The following describes two proteins that form a bound complex.

Interface contacts:
Residue V92 in the first protein interacts with residue I11 in the second protein (closest heavy-atom distance 3.9 Å).
Residue V117 in the first protein is in contact with residue I12 in the second protein (closest heavy-atom distance 4.0 Å).
Residue K121 in the first protein contacts residue L8 in the second protein (closest heavy-atom distance 3.8 Å).
Residue L271 in the first protein interacts with residue G7 in the second protein (closest heavy-atom distance 3.5 Å).
Residue V117 in the first protein is in contact with residue R13 in the second protein (closest heavy-atom distance 3.9 Å).
Residue V117 in the first protein is in contact with residue L16 in the second protein (closest heavy-atom distance 4.1 Å).
Residue L113 in the first protein interacts with residue R13 in the second protein (closest heavy-atom distance 3.9 Å).
Residue V117 in the first protein interacts with residue E9 in the second protein (closest heavy-atom distance 3.5 Å).
Residue L270 in the first protein is in contact with residue I11 in the second protein (closest heavy-atom distance 3.9 Å).
Residue L120 in the first protein contacts residue I12 in the second protein (closest heavy-atom distance 3.8 Å).
Residue L271 in the first protein contacts residue I11 in the second protein (closest heavy-atom distance 3.8 Å).
Residue V95 in the first protein contacts residue I12 in the second protein (closest heavy-atom distance 3.7 Å).
Residue Q96 in the first protein is in contact with residue I11 in the second protein (closest heavy-atom distance 4.0 Å).
Residue Q116 in the first protein is in contact with residue L16 in the second protein (closest heavy-atom distance 3.7 Å).
Residue L113 in the first protein interacts with residue L16 in the second protein (closest heavy-atom distance 3.7 Å).
Residue V124 in the first protein is in contact with residue L8 in the second protein (closest heavy-atom distance 4.1 Å).
Residue T99 in the first protein contacts residue I12 in the second protein (closest heavy-atom distance 3.8 Å).
Residue K103 in the first protein interacts with residue L16 in the second protein (closest heavy-atom distance 3.8 Å).
Residue L120 in the first protein interacts with residue L16 in the second protein (closest heavy-atom distance 4.2 Å).
Residue K121 in the first protein interacts with residue I12 in the second protein (closest heavy-atom distance 3.7 Å).
Residue V95 in the first protein contacts residue L8 in the second protein (closest heavy-atom distance 3.9 Å).
Residue F108 in the first protein contacts residue L16 in the second protein (closest heavy-atom distance 4.1 Å).
Residue T99 in the first protein interacts with residue A15 in the second protein (closest heavy-atom distance 3.8 Å).
Residue L113 in the first protein is in contact with residue M17 in the second protein (closest heavy-atom distance 4.5 Å).
Residue E100 in the first protein contacts residue A15 in the second protein (closest heavy-atom distance 3.7 Å).
Residue Q116 in the first protein is in contact with residue I12 in the second protein (closest heavy-atom distance 4.8 Å).
Residue E273 in the first protein interacts with residue K14 in the second protein (closest heavy-atom distance 4.2 Å).
Residue H125 in the first protein interacts with residue L8 in the second protein (closest heavy-atom distance 4.1 Å).
Residue K103 in the first protein interacts with residue A15 in the second protein (closest heavy-atom distance 2.6 Å).
Residue T99 in the first protein contacts residue L16 in the second protein (closest heavy-atom distance 3.4 Å).
Residue Q96 in the first protein interacts with residue A15 in the second protein (closest heavy-atom distance 4.5 Å).
Residue V124 in the first protein is in contact with residue I12 in the second protein (closest heavy-atom distance 5.0 Å).
Residue N114 in the first protein is in contact with residue R13 in the second protein (closest heavy-atom distance 2.8 Å).
Residue K103 in the first protein interacts with residue M17 in the second protein (closest heavy-atom distance 4.6 Å).
Residue K121 in the first protein is in contact with residue E9 in the second protein (closest heavy-atom distance 2.9 Å).
Residue V95 in the first protein interacts with residue I11 in the second protein (closest heavy-atom distance 3.7 Å).

Sequence of the first protein:
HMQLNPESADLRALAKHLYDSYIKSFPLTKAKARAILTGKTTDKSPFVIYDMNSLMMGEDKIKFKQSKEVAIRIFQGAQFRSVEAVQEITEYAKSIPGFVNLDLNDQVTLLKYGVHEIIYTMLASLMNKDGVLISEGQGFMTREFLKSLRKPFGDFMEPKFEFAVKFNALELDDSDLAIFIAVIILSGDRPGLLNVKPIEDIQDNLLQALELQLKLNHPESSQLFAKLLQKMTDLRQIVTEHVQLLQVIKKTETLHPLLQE

Sequence of the second protein:
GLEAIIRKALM